These two protein chains interact to form a complex.

Sequence of chain A:
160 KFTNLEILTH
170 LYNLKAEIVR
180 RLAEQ

Contacts between the two chains:
Residue Q48 in chain B interacts with residue E165 in chain A (closest heavy-atom distance 3.2 Å).
Residue Q48 in chain B is in contact with residue T162 in chain A (closest heavy-atom distance 3.9 Å).
Residue N83 in chain B is in contact with residue L164 in chain A (closest heavy-atom distance 3.6 Å).
Residue N83 in chain B is in contact with residue T168 in chain A (closest heavy-atom distance 3.3 Å).
Residue K45 in chain B is in contact with residue E165 in chain A (closest heavy-atom distance 2.7 Å).
Residue Q48 in chain B contacts residue L164 in chain A (closest heavy-atom distance 4.2 Å).
Residue V85 in chain B interacts with residue Y171 in chain A (closest heavy-atom distance 3.6 Å).
Residue V85 in chain B contacts residue L167 in chain A (closest heavy-atom distance 4.2 Å).
Residue E86 in chain B is in contact with residue L164 in chain A (closest heavy-atom distance 3.8 Å).
Residue V85 in chain B interacts with residue T168 in chain A (closest heavy-atom distance 4.0 Å).
Residue E88 in chain B is in contact with residue Y171 in chain A (closest heavy-atom distance 3.5 Å).
Residue L89 in chain B interacts with residue L167 in chain A (closest heavy-atom distance 3.7 Å).
Residue V85 in chain B is in contact with residue L164 in chain A (closest heavy-atom distance 4.7 Å).
Residue K45 in chain B is in contact with residue T162 in chain A (closest heavy-atom distance 3.5 Å).
Residue L89 in chain B contacts residue L164 in chain A (closest heavy-atom distance 4.3 Å).

Sequence of chain B:
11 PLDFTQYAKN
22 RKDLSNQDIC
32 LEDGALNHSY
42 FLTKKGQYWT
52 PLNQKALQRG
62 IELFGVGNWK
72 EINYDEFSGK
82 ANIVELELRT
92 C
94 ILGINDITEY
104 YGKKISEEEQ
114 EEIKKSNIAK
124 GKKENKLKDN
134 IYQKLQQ